Sequence of the second protein:
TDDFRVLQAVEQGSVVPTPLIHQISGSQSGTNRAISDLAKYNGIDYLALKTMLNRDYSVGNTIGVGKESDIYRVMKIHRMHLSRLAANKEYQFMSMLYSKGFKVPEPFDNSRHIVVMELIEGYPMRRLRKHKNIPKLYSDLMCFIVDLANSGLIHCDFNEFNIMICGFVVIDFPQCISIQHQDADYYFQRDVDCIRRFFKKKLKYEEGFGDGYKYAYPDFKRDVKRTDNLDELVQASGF

Contacts between the two chains:
Residue K505 in the first protein is in contact with residue D55 in the second protein (closest heavy-atom distance 4.8 Å).
Residue K505 in the first protein interacts with residue S54 in the second protein (closest heavy-atom distance 3.1 Å).

This data describes a binding interaction between two proteins.

Sequence of the first protein:
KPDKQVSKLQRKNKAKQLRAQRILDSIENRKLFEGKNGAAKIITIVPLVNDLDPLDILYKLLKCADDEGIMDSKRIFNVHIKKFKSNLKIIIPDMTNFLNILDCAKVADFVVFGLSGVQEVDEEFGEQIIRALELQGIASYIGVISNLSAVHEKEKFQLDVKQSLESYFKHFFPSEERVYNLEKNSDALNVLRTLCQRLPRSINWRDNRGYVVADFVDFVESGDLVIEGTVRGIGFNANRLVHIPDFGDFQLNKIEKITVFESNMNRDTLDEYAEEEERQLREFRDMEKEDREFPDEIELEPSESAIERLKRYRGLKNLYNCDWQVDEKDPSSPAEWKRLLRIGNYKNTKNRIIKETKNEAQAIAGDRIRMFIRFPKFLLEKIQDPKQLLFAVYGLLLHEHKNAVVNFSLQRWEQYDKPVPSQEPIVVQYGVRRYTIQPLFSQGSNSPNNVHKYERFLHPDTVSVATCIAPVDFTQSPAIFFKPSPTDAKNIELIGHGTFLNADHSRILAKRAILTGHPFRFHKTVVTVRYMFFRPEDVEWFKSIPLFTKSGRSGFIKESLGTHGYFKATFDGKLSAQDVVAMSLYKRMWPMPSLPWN